These two protein chains interact to form a complex.

Interface contacts:
Residue V152 in chain A interacts with residue P9 in chain B (closest heavy-atom distance 4.1 Å).
Residue Q155 in chain A interacts with residue V7 in chain B (closest heavy-atom distance 4.3 Å).
Residue Y159 in chain A interacts with residue K1 in chain B (closest heavy-atom distance 2.5 Å).
Residue N77 in chain A is in contact with residue P9 in chain B (closest heavy-atom distance 3.5 Å).
Residue Q155 in chain A is in contact with residue P5 in chain B (closest heavy-atom distance 3.8 Å).
Residue N77 in chain A contacts residue M10 in chain B (closest heavy-atom distance 3.2 Å).
Residue N66 in chain A interacts with residue G2 in chain B (closest heavy-atom distance 3.9 Å).
Residue F33 in chain A contacts residue K1 in chain B (closest heavy-atom distance 4.6 Å).
Residue K146 in chain A interacts with residue M10 in chain B (closest heavy-atom distance 4.4 Å).
Residue I80 in chain A is in contact with residue F11 in chain B (closest heavy-atom distance 3.6 Å).
Residue A69 in chain A contacts residue I8 in chain B (closest heavy-atom distance 4.1 Å).
Residue W147 in chain A contacts residue P9 in chain B (closest heavy-atom distance 3.7 Å).
Residue Y99 in chain A contacts residue F3 in chain B (closest heavy-atom distance 2.9 Å).
Residue Y99 in chain A contacts residue G2 in chain B (closest heavy-atom distance 3.4 Å).
Residue I142 in chain A is in contact with residue F11 in chain B (closest heavy-atom distance 4.7 Å).
Residue E63 in chain A interacts with residue K1 in chain B (closest heavy-atom distance 3.5 Å).
Residue S116 in chain A contacts residue F11 in chain B (closest heavy-atom distance 4.4 Å).
Residue T73 in chain A interacts with residue M10 in chain B (closest heavy-atom distance 4.2 Å).
Residue Y171 in chain A contacts residue K1 in chain B (closest heavy-atom distance 2.7 Å).
Residue T73 in chain A interacts with residue I8 in chain B (closest heavy-atom distance 2.6 Å).
Residue Y9 in chain A is in contact with residue F3 in chain B (closest heavy-atom distance 4.4 Å).
Residue I80 in chain A is in contact with residue M10 in chain B (closest heavy-atom distance 4.3 Å).
Residue W147 in chain A contacts residue F11 in chain B (closest heavy-atom distance 4.1 Å).
Residue N77 in chain A is in contact with residue F11 in chain B (closest heavy-atom distance 2.8 Å).
Residue I95 in chain A is in contact with residue F11 in chain B (closest heavy-atom distance 3.7 Å).
Residue Y7 in chain A interacts with residue G2 in chain B (closest heavy-atom distance 3.3 Å).
Residue L156 in chain A interacts with residue F3 in chain B (closest heavy-atom distance 3.5 Å).
Residue N66 in chain A contacts residue F3 in chain B (closest heavy-atom distance 3.0 Å).
Residue Y59 in chain A contacts residue K1 in chain B (closest heavy-atom distance 3.9 Å).
Residue A81 in chain A interacts with residue F11 in chain B (closest heavy-atom distance 4.5 Å).
Residue Y159 in chain A contacts residue G2 in chain B (closest heavy-atom distance 3.6 Å).
Residue W147 in chain A interacts with residue M10 in chain B (closest heavy-atom distance 2.8 Å).
Residue Y7 in chain A is in contact with residue K1 in chain B (closest heavy-atom distance 2.8 Å).
Residue E76 in chain A is in contact with residue M10 in chain B (closest heavy-atom distance 3.8 Å).
Residue Y159 in chain A contacts residue F3 in chain B (closest heavy-atom distance 3.5 Å).
Residue S70 in chain A is in contact with residue I8 in chain B (closest heavy-atom distance 4.2 Å).
Residue Y74 in chain A is in contact with residue F11 in chain B (closest heavy-atom distance 4.8 Å).
Residue Q155 in chain A interacts with residue F3 in chain B (closest heavy-atom distance 3.8 Å).
Residue K146 in chain A interacts with residue F11 in chain B (closest heavy-atom distance 2.7 Å).
Residue T73 in chain A is in contact with residue P9 in chain B (closest heavy-atom distance 3.7 Å).
Residue I143 in chain A contacts residue M10 in chain B (closest heavy-atom distance 4.5 Å).
Residue Y123 in chain A contacts residue F11 in chain B (closest heavy-atom distance 3.6 Å).
Residue W167 in chain A interacts with residue K1 in chain B (closest heavy-atom distance 3.6 Å).
Residue I143 in chain A is in contact with residue F11 in chain B (closest heavy-atom distance 2.7 Å).
Residue Y84 in chain A is in contact with residue F11 in chain B (closest heavy-atom distance 2.7 Å).
Residue N66 in chain A is in contact with residue N4 in chain B (closest heavy-atom distance 3.7 Å).
Residue G62 in chain A interacts with residue N4 in chain B (closest heavy-atom distance 4.2 Å).
Residue M5 in chain A interacts with residue K1 in chain B (closest heavy-atom distance 3.8 Å).
Residue E63 in chain A interacts with residue G2 in chain B (closest heavy-atom distance 3.0 Å).
Residue Y74 in chain A contacts residue I8 in chain B (closest heavy-atom distance 4.1 Å).
Residue L163 in chain A contacts residue K1 in chain B (closest heavy-atom distance 4.9 Å).

Sequence of chain A:
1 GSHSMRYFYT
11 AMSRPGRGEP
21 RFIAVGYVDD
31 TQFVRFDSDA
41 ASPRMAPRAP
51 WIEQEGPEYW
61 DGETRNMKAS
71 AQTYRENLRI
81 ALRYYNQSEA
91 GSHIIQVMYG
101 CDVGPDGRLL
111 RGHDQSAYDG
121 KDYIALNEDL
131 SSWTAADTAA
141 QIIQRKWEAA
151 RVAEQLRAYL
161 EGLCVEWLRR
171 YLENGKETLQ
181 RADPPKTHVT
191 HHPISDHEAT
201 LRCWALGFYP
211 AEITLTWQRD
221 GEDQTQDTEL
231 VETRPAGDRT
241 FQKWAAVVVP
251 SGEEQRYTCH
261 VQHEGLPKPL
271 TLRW

Sequence of chain B:
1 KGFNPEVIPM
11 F